Residue-level contacts at the interface:
Residue E207 in chain B interacts with residue D86 in chain A (closest heavy-atom distance 4.5 Å).
Residue E207 in chain B interacts with residue R84 in chain A (closest heavy-atom distance 3.7 Å).
Residue H205 in chain B interacts with residue G85 in chain A (closest heavy-atom distance 3.0 Å).
Residue L206 in chain B is in contact with residue G85 in chain A (closest heavy-atom distance 4.1 Å).
Residue E207 in chain B contacts residue G85 in chain A (closest heavy-atom distance 3.8 Å).
Residue H205 in chain B interacts with residue R84 in chain A (closest heavy-atom distance 3.2 Å).
Residue H205 in chain B contacts residue A88 in chain A (closest heavy-atom distance 3.3 Å).
Residue H205 in chain B contacts residue S83 in chain A (closest heavy-atom distance 4.8 Å).
Residue L206 in chain B interacts with residue R84 in chain A (closest heavy-atom distance 4.4 Å).
Residue L206 in chain B contacts residue S83 in chain A (closest heavy-atom distance 3.3 Å).
Residue E207 in chain B is in contact with residue S83 in chain A (closest heavy-atom distance 3.3 Å).

These two protein chains interact to form a complex.

Sequence of chain A:
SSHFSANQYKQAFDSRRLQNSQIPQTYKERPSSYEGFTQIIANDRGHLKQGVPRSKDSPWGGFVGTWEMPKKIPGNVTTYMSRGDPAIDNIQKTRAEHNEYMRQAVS

Sequence of chain B:
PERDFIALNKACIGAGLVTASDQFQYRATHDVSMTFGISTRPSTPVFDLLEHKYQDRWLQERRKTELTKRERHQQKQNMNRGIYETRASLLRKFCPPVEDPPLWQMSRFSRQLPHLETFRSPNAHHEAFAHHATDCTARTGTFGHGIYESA